Sequence of the second protein:
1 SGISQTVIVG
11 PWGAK

Residue-level contacts at the interface:
Residue N110 in the first protein interacts with residue I8 in the second protein (closest heavy-atom distance 2.9 Å).
Residue P107 in the first protein interacts with residue P11 in the second protein (closest heavy-atom distance 3.7 Å).
Residue L106 in the first protein interacts with residue V9 in the second protein (closest heavy-atom distance 4.2 Å).
Residue G111 in the first protein interacts with residue V7 in the second protein (closest heavy-atom distance 4.5 Å).
Residue P107 in the first protein is in contact with residue G10 in the second protein (closest heavy-atom distance 2.9 Å).
Residue N110 in the first protein is in contact with residue Q5 in the second protein (closest heavy-atom distance 3.0 Å).
Residue E109 in the first protein contacts residue I8 in the second protein (closest heavy-atom distance 2.9 Å).
Residue N110 in the first protein contacts residue V7 in the second protein (closest heavy-atom distance 3.4 Å).
Residue I108 in the first protein is in contact with residue V9 in the second protein (closest heavy-atom distance 4.5 Å).
Residue L133 in the first protein contacts residue T6 in the second protein (closest heavy-atom distance 4.0 Å).
Residue P107 in the first protein is in contact with residue I8 in the second protein (closest heavy-atom distance 4.6 Å).
Residue N105 in the first protein interacts with residue W12 in the second protein (closest heavy-atom distance 3.1 Å).
Residue L133 in the first protein contacts residue Q5 in the second protein (closest heavy-atom distance 3.5 Å).
Residue E109 in the first protein is in contact with residue G10 in the second protein (closest heavy-atom distance 4.3 Å).
Residue K87 in the first protein interacts with residue K15 in the second protein (closest heavy-atom distance 4.9 Å).
Residue N110 in the first protein interacts with residue T6 in the second protein (closest heavy-atom distance 3.0 Å).
Residue N105 in the first protein interacts with residue P11 in the second protein (closest heavy-atom distance 4.7 Å).
Residue L131 in the first protein is in contact with residue V7 in the second protein (closest heavy-atom distance 4.0 Å).
Residue S132 in the first protein is in contact with residue V7 in the second protein (closest heavy-atom distance 4.1 Å).
Residue E109 in the first protein is in contact with residue V9 in the second protein (closest heavy-atom distance 4.5 Å).
Residue P107 in the first protein interacts with residue V9 in the second protein (closest heavy-atom distance 3.5 Å).
Residue L131 in the first protein interacts with residue V9 in the second protein (closest heavy-atom distance 3.7 Å).
Residue I108 in the first protein interacts with residue I8 in the second protein (closest heavy-atom distance 3.8 Å).
Residue I108 in the first protein is in contact with residue G10 in the second protein (closest heavy-atom distance 4.4 Å).
Residue L106 in the first protein is in contact with residue W12 in the second protein (closest heavy-atom distance 4.2 Å).
Residue L133 in the first protein contacts residue V7 in the second protein (closest heavy-atom distance 4.0 Å).
Residue P107 in the first protein interacts with residue W12 in the second protein (closest heavy-atom distance 3.8 Å).

The following describes two proteins that form a bound complex.

Sequence of the first protein:
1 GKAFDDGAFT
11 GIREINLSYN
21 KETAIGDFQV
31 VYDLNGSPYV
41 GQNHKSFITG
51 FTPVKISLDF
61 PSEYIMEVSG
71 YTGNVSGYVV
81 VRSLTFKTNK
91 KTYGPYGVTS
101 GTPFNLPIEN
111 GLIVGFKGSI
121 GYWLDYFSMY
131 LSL